Sequence of the first protein:
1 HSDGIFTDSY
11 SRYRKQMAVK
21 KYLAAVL

Sequence of the second protein:
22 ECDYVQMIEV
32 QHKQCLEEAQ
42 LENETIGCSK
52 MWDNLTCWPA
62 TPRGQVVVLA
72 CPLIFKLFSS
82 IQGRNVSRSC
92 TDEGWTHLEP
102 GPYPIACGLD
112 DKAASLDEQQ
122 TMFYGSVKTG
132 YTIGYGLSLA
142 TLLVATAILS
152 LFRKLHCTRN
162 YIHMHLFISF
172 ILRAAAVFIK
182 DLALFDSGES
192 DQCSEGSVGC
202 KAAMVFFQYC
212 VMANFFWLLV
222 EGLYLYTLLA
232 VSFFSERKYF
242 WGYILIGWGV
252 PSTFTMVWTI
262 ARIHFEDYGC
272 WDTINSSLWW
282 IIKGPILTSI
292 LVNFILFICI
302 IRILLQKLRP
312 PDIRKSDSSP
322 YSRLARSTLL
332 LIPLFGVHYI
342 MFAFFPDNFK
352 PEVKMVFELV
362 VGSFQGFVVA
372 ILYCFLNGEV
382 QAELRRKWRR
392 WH

These two protein chains interact to form a complex.

Residue-level contacts at the interface:
Residue I106 in the second protein contacts residue L27 in the first protein (closest heavy-atom distance 3.7 Å).
Residue Y136 in the second protein is in contact with residue D3 in the first protein (closest heavy-atom distance 3.4 Å).
Residue I275 in the second protein interacts with residue G4 in the first protein (closest heavy-atom distance 3.9 Å).
Residue T274 in the second protein contacts residue R12 in the first protein (closest heavy-atom distance 3.7 Å).
Residue V212 in the second protein contacts residue H1 in the first protein (closest heavy-atom distance 3.7 Å).
Residue K355 in the second protein contacts residue I5 in the first protein (closest heavy-atom distance 4.0 Å).
Residue F186 in the second protein interacts with residue S11 in the first protein (closest heavy-atom distance 4.1 Å).
Residue F76 in the second protein is in contact with residue L23 in the first protein (closest heavy-atom distance 3.9 Å).
Residue D273 in the second protein contacts residue S11 in the first protein (closest heavy-atom distance 2.9 Å).
Residue I275 in the second protein interacts with residue D8 in the first protein (closest heavy-atom distance 3.6 Å).
Residue K355 in the second protein is in contact with residue S2 in the first protein (closest heavy-atom distance 3.5 Å).
Residue F186 in the second protein is in contact with residue T7 in the first protein (closest heavy-atom distance 3.8 Å).
Residue E22 in the second protein contacts residue V19 in the first protein (closest heavy-atom distance 3.8 Å).
Residue C194 in the second protein contacts residue K15 in the first protein (closest heavy-atom distance 3.9 Å).
Residue N276 in the second protein interacts with residue R12 in the first protein (closest heavy-atom distance 3.0 Å).
Residue R174 in the second protein interacts with residue D3 in the first protein (closest heavy-atom distance 2.9 Å).
Residue M356 in the second protein is in contact with residue F6 in the first protein (closest heavy-atom distance 3.8 Å).
Residue W280 in the second protein is in contact with residue H1 in the first protein (closest heavy-atom distance 3.4 Å).
Residue I75 in the second protein contacts residue L23 in the first protein (closest heavy-atom distance 3.8 Å).
Residue K355 in the second protein interacts with residue H1 in the first protein (closest heavy-atom distance 4.1 Å).
Residue D348 in the second protein is in contact with residue I5 in the first protein (closest heavy-atom distance 3.5 Å).
Residue F186 in the second protein contacts residue R14 in the first protein (closest heavy-atom distance 2.9 Å).
Residue K113 in the second protein is in contact with residue K20 in the first protein (closest heavy-atom distance 3.5 Å).
Residue I287 in the second protein is in contact with residue H1 in the first protein (closest heavy-atom distance 3.9 Å).
Residue Q121 in the second protein contacts residue Y13 in the first protein (closest heavy-atom distance 3.2 Å).
Residue L360 in the second protein is in contact with residue F6 in the first protein (closest heavy-atom distance 3.7 Å).
Residue L360 in the second protein is in contact with residue S2 in the first protein (closest heavy-atom distance 3.7 Å).
Residue Y125 in the second protein interacts with residue S9 in the first protein (closest heavy-atom distance 3.4 Å).
Residue K181 in the second protein interacts with residue T7 in the first protein (closest heavy-atom distance 2.5 Å).
Residue L360 in the second protein interacts with residue D3 in the first protein (closest heavy-atom distance 3.3 Å).
Residue F208 in the second protein contacts residue D3 in the first protein (closest heavy-atom distance 3.4 Å).
Residue F79 in the second protein interacts with residue K20 in the first protein (closest heavy-atom distance 3.6 Å).
Residue E359 in the second protein is in contact with residue S2 in the first protein (closest heavy-atom distance 3.2 Å).
Residue Y132 in the second protein interacts with residue F6 in the first protein (closest heavy-atom distance 3.4 Å).
Residue D118 in the second protein interacts with residue Y13 in the first protein (closest heavy-atom distance 3.2 Å).
Residue G109 in the second protein contacts residue K20 in the first protein (closest heavy-atom distance 3.4 Å).
Residue F186 in the second protein interacts with residue Y10 in the first protein (closest heavy-atom distance 3.5 Å).
Residue T274 in the second protein contacts residue D8 in the first protein (closest heavy-atom distance 3.3 Å).
Residue V128 in the second protein is in contact with residue F6 in the first protein (closest heavy-atom distance 3.5 Å).
Residue F79 in the second protein contacts residue L23 in the first protein (closest heavy-atom distance 3.8 Å).
Residue F216 in the second protein is in contact with residue H1 in the first protein (closest heavy-atom distance 4.1 Å).
Residue D273 in the second protein contacts residue D8 in the first protein (closest heavy-atom distance 3.3 Å).
Residue W280 in the second protein contacts residue G4 in the first protein (closest heavy-atom distance 3.9 Å).
Residue Q209 in the second protein is in contact with residue H1 in the first protein (closest heavy-atom distance 2.6 Å).
Residue F79 in the second protein contacts residue Q16 in the first protein (closest heavy-atom distance 3.2 Å).
Residue E190 in the second protein contacts residue R14 in the first protein (closest heavy-atom distance 3.5 Å).
Residue F79 in the second protein is in contact with residue V19 in the first protein (closest heavy-atom distance 3.6 Å).
Residue Y125 in the second protein contacts residue F6 in the first protein (closest heavy-atom distance 3.6 Å).
Residue Y125 in the second protein interacts with residue Y13 in the first protein (closest heavy-atom distance 3.7 Å).
Residue Y125 in the second protein interacts with residue Y10 in the first protein (closest heavy-atom distance 3.3 Å).
Residue T122 in the second protein contacts residue Y13 in the first protein (closest heavy-atom distance 2.8 Å).
Residue I283 in the second protein interacts with residue H1 in the first protein (closest heavy-atom distance 3.7 Å).
Residue F208 in the second protein interacts with residue H1 in the first protein (closest heavy-atom distance 3.5 Å).
Residue E22 in the second protein contacts residue K15 in the first protein (closest heavy-atom distance 3.9 Å).
Residue S191 in the second protein is in contact with residue A18 in the first protein (closest heavy-atom distance 3.8 Å).
Residue V26 in the second protein interacts with residue Y22 in the first protein (closest heavy-atom distance 3.3 Å).
Residue F208 in the second protein contacts residue G4 in the first protein (closest heavy-atom distance 3.9 Å).
Residue I275 in the second protein interacts with residue R12 in the first protein (closest heavy-atom distance 3.0 Å).
Residue K284 in the second protein contacts residue H1 in the first protein (closest heavy-atom distance 4.0 Å).
Residue L110 in the second protein contacts residue K20 in the first protein (closest heavy-atom distance 3.9 Å).